The following describes two proteins that form a bound complex.

Residue-level contacts at the interface:
Residue D572 in the first protein contacts residue S332 in the second protein (closest heavy-atom distance 3.9 Å).
Residue D572 in the first protein contacts residue L331 in the second protein (closest heavy-atom distance 4.8 Å).
Residue R564 in the first protein interacts with residue L333 in the second protein (closest heavy-atom distance 4.8 Å).
Residue V569 in the first protein interacts with residue L328 in the second protein (closest heavy-atom distance 3.7 Å).
Residue V569 in the first protein is in contact with residue K329 in the second protein (closest heavy-atom distance 4.5 Å).
Residue V569 in the first protein contacts residue S332 in the second protein (closest heavy-atom distance 4.0 Å).
Residue E565 in the first protein contacts residue L333 in the second protein (closest heavy-atom distance 5.0 Å).
Residue L568 in the first protein is in contact with residue S332 in the second protein (closest heavy-atom distance 3.6 Å).
Residue L568 in the first protein is in contact with residue L333 in the second protein (closest heavy-atom distance 4.8 Å).
Residue R564 in the first protein is in contact with residue S336 in the second protein (closest heavy-atom distance 4.7 Å).
Residue L568 in the first protein contacts residue S336 in the second protein (closest heavy-atom distance 3.8 Å).
Residue E565 in the first protein contacts residue K329 in the second protein (closest heavy-atom distance 3.2 Å).

Sequence of the first protein:
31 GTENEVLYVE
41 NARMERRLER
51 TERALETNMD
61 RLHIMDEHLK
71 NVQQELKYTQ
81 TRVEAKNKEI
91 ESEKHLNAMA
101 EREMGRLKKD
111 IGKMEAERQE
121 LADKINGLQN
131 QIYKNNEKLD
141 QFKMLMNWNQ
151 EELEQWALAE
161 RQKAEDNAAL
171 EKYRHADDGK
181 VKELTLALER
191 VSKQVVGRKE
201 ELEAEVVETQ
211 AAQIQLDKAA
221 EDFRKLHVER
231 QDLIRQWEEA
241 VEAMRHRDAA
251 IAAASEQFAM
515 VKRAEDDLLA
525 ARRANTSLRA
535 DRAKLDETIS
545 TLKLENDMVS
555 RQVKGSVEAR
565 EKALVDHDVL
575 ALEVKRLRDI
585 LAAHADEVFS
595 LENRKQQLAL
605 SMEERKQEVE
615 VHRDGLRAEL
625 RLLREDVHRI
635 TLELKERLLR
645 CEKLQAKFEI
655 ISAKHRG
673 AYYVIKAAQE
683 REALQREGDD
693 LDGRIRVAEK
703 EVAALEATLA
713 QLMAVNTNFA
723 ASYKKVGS

Sequence of the second protein:
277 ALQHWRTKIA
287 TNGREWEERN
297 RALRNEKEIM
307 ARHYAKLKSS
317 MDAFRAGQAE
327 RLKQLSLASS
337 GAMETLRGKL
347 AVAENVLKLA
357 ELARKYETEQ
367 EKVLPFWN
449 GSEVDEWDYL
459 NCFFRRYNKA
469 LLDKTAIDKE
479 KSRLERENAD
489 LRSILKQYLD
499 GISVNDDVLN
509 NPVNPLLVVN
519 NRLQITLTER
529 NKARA